Sequence of chain B:
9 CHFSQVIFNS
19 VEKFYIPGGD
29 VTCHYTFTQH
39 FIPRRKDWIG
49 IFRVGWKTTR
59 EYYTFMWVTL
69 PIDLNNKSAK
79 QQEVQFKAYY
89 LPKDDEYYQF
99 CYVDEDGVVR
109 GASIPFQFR

Contacts between the two chains:
Residue Y95 in chain B is in contact with residue L20 in chain A (closest heavy-atom distance 3.6 Å).
Residue E94 in chain B is in contact with residue K17 in chain A (closest heavy-atom distance 3.7 Å).
Residue K55 in chain B contacts residue H6 in chain A (closest heavy-atom distance 4.1 Å).
Residue G53 in chain B contacts residue V10 in chain A (closest heavy-atom distance 4.6 Å).
Residue R51 in chain B is in contact with residue E14 in chain A (closest heavy-atom distance 4.9 Å).
Residue D93 in chain B is in contact with residue K21 in chain A (closest heavy-atom distance 4.4 Å).
Residue Y95 in chain B contacts residue K17 in chain A (closest heavy-atom distance 3.8 Å).
Residue K55 in chain B contacts residue V3 in chain A (closest heavy-atom distance 5.0 Å).
Residue V52 in chain B contacts residue Y13 in chain A (closest heavy-atom distance 3.5 Å).
Residue Y95 in chain B interacts with residue Y13 in chain A (closest heavy-atom distance 3.7 Å).
Residue G53 in chain B interacts with residue H6 in chain A (closest heavy-atom distance 3.1 Å).
Residue W54 in chain B is in contact with residue H6 in chain A (closest heavy-atom distance 3.6 Å).

The following describes two proteins that form a bound complex.

Sequence of chain A:
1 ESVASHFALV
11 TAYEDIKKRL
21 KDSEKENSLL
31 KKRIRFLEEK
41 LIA